Residue-level contacts at the interface:
Residue N374 in protein 2 interacts with residue N57 in protein 1 (closest heavy-atom distance 4.9 Å).
Residue N374 in protein 2 interacts with residue Y59 in protein 1 (closest heavy-atom distance 3.2 Å).
Residue D368 in protein 2 interacts with residue Y53 in protein 1 (closest heavy-atom distance 4.6 Å).
Residue P388 in protein 2 contacts residue Y104 in protein 1 (closest heavy-atom distance 2.7 Å).
Residue T389 in protein 2 interacts with residue Y106 in protein 1 (closest heavy-atom distance 4.9 Å).
Residue N374 in protein 2 interacts with residue V50 in protein 1 (closest heavy-atom distance 4.1 Å).
Residue T389 in protein 2 is in contact with residue Y104 in protein 1 (closest heavy-atom distance 3.9 Å).
Residue K532 in protein 2 is in contact with residue E102 in protein 1 (closest heavy-atom distance 4.4 Å).
Residue F381 in protein 2 is in contact with residue Y106 in protein 1 (closest heavy-atom distance 4.0 Å).
Residue V371 in protein 2 is in contact with residue Y59 in protein 1 (closest heavy-atom distance 4.6 Å).
Residue Y373 in protein 2 contacts residue Y53 in protein 1 (closest heavy-atom distance 4.4 Å).
Residue S370 in protein 2 interacts with residue Y53 in protein 1 (closest heavy-atom distance 3.3 Å).
Residue P388 in protein 2 contacts residue Y106 in protein 1 (closest heavy-atom distance 3.3 Å).
Residue T389 in protein 2 interacts with residue F100 in protein 1 (closest heavy-atom distance 4.6 Å).
Residue L391 in protein 2 interacts with residue Y104 in protein 1 (closest heavy-atom distance 4.1 Å).
Residue Y373 in protein 2 is in contact with residue Y103 in protein 1 (closest heavy-atom distance 3.4 Å).
Residue N374 in protein 2 is in contact with residue S52 in protein 1 (closest heavy-atom distance 3.8 Å).

The following describes two proteins that form a bound complex.

Sequence of protein 2:
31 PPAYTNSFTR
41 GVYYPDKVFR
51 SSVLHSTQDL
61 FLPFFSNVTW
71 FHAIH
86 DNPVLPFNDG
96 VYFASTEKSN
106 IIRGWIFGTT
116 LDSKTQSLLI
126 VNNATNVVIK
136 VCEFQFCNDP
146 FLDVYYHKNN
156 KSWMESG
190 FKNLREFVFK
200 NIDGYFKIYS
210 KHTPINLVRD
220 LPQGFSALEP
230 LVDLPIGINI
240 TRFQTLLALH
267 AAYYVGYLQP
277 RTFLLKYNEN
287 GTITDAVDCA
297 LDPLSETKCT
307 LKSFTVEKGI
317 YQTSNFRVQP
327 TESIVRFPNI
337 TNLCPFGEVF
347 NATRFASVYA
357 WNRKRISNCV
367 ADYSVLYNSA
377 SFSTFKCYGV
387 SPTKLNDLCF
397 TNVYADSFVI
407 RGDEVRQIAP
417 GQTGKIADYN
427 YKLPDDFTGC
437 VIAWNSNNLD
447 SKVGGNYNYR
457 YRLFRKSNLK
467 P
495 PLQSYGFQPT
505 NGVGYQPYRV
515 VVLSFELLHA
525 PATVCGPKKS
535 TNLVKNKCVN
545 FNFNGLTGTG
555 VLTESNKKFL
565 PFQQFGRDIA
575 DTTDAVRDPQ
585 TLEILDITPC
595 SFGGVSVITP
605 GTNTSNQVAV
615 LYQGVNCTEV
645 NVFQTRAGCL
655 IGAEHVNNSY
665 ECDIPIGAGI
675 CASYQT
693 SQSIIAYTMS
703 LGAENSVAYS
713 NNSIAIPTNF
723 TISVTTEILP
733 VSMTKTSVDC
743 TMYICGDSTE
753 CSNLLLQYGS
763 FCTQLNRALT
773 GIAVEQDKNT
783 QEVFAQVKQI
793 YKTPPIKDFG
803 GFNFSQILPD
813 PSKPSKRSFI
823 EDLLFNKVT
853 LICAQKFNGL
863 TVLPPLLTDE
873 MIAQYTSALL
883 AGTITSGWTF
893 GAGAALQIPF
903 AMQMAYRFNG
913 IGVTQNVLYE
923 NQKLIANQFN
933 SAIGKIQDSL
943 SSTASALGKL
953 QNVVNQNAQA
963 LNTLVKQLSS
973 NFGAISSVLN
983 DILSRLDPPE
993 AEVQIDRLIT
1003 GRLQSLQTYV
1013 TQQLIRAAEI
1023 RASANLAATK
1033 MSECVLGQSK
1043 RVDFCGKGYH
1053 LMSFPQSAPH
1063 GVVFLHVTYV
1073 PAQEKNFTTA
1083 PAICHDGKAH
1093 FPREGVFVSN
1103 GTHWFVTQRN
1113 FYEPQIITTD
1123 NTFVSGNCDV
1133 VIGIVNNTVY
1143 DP

Sequence of protein 1:
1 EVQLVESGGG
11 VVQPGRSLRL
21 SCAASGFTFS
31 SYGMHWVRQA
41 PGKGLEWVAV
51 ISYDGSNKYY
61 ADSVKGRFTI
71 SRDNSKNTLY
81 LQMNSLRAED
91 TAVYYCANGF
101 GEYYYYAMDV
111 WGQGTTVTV